This data describes a binding interaction between two proteins.

Sequence of chain A:
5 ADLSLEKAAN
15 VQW

Sequence of chain B:
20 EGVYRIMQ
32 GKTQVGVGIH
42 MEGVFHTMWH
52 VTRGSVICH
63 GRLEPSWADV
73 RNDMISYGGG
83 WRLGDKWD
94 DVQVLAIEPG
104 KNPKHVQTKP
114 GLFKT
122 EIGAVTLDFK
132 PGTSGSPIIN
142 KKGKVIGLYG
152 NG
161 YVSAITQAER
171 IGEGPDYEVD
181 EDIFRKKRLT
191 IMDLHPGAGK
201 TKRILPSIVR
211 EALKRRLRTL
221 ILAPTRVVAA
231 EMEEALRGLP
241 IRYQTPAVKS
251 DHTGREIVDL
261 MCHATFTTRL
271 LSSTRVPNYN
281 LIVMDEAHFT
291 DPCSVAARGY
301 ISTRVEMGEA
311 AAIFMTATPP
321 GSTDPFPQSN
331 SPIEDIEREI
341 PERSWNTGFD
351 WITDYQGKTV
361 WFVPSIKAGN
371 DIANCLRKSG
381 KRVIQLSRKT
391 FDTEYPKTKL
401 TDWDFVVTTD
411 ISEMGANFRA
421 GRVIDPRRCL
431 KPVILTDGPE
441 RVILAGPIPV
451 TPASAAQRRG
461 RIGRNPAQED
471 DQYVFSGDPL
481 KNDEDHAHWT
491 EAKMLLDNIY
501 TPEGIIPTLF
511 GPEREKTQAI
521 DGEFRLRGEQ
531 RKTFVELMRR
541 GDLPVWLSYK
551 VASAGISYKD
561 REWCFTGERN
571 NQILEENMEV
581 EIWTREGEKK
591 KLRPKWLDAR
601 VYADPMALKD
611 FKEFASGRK

Contacts between the two chains:
Residue G144 in chain B is in contact with residue Q16 in chain A (closest heavy-atom distance 4.3 Å).
Residue L98 in chain B is in contact with residue N14 in chain A (closest heavy-atom distance 3.6 Å).
Residue T53 in chain B interacts with residue L7 in chain A (closest heavy-atom distance 4.2 Å).
Residue L98 in chain B is in contact with residue A13 in chain A (closest heavy-atom distance 4.2 Å).
Residue Q96 in chain B interacts with residue W17 in chain A (closest heavy-atom distance 3.1 Å).
Residue V22 in chain B interacts with residue A13 in chain A (closest heavy-atom distance 2.8 Å).
Residue F46 in chain B contacts residue L9 in chain A (closest heavy-atom distance 3.6 Å).
Residue Q27 in chain B contacts residue L7 in chain A (closest heavy-atom distance 3.5 Å).
Residue P106 in chain B is in contact with residue A12 in chain A (closest heavy-atom distance 4.1 Å).
Residue G144 in chain B is in contact with residue V15 in chain A (closest heavy-atom distance 3.2 Å).
Residue V22 in chain B contacts residue V15 in chain A (closest heavy-atom distance 4.1 Å).
Residue S56 in chain B is in contact with residue D6 in chain A (closest heavy-atom distance 4.0 Å).
Residue K142 in chain B is in contact with residue W17 in chain A (closest heavy-atom distance 3.6 Å).
Residue G21 in chain B is in contact with residue N14 in chain A (closest heavy-atom distance 3.5 Å).
Residue I25 in chain B interacts with residue L7 in chain A (closest heavy-atom distance 3.9 Å).
Residue R24 in chain B interacts with residue L9 in chain A (closest heavy-atom distance 3.4 Å).
Residue Y23 in chain B is in contact with residue L9 in chain A (closest heavy-atom distance 3.7 Å).
Residue I140 in chain B interacts with residue Q16 in chain A (closest heavy-atom distance 3.4 Å).
Residue I100 in chain B is in contact with residue A12 in chain A (closest heavy-atom distance 3.8 Å).
Residue C59 in chain B contacts residue S8 in chain A (closest heavy-atom distance 3.8 Å).
Residue M26 in chain B interacts with residue E10 in chain A (closest heavy-atom distance 4.3 Å).
Residue I25 in chain B is in contact with residue L9 in chain A (closest heavy-atom distance 4.0 Å).
Residue Y23 in chain B is in contact with residue E10 in chain A (closest heavy-atom distance 3.4 Å).
Residue G144 in chain B is in contact with residue W17 in chain A (closest heavy-atom distance 4.5 Å).
Residue M26 in chain B contacts residue S8 in chain A (closest heavy-atom distance 2.8 Å).
Residue G21 in chain B contacts residue A13 in chain A (closest heavy-atom distance 3.6 Å).
Residue C59 in chain B is in contact with residue L9 in chain A (closest heavy-atom distance 3.9 Å).
Residue I40 in chain B interacts with residue V15 in chain A (closest heavy-atom distance 4.2 Å).
Residue I58 in chain B is in contact with residue S8 in chain A (closest heavy-atom distance 3.6 Å).
Residue I140 in chain B contacts residue V15 in chain A (closest heavy-atom distance 3.7 Å).
Residue K145 in chain B contacts residue V15 in chain A (closest heavy-atom distance 4.3 Å).
Residue H108 in chain B interacts with residue Q16 in chain A (closest heavy-atom distance 3.4 Å).
Residue Q96 in chain B is in contact with residue Q16 in chain A (closest heavy-atom distance 4.4 Å).
Residue G21 in chain B interacts with residue K11 in chain A (closest heavy-atom distance 4.4 Å).
Residue I58 in chain B contacts residue L9 in chain A (closest heavy-atom distance 3.8 Å).
Residue E20 in chain B is in contact with residue K11 in chain A (closest heavy-atom distance 2.6 Å).
Residue C59 in chain B is in contact with residue L7 in chain A (closest heavy-atom distance 3.1 Å).
Residue R24 in chain B interacts with residue E10 in chain A (closest heavy-atom distance 2.9 Å).
Residue R24 in chain B interacts with residue A12 in chain A (closest heavy-atom distance 3.9 Å).
Residue P106 in chain B interacts with residue A13 in chain A (closest heavy-atom distance 4.3 Å).
Residue V22 in chain B contacts residue K11 in chain A (closest heavy-atom distance 3.4 Å).
Residue S56 in chain B contacts residue L7 in chain A (closest heavy-atom distance 4.0 Å).
Residue K143 in chain B contacts residue W17 in chain A (closest heavy-atom distance 3.8 Å).
Residue Y23 in chain B is in contact with residue K11 in chain A (closest heavy-atom distance 3.3 Å).
Residue V146 in chain B is in contact with residue V15 in chain A (closest heavy-atom distance 4.2 Å).
Residue V22 in chain B interacts with residue E10 in chain A (closest heavy-atom distance 4.3 Å).
Residue L65 in chain B interacts with residue L9 in chain A (closest heavy-atom distance 4.4 Å).
Residue V57 in chain B contacts residue L7 in chain A (closest heavy-atom distance 3.4 Å).
Residue I100 in chain B interacts with residue A13 in chain A (closest heavy-atom distance 4.2 Å).
Residue E20 in chain B contacts residue N14 in chain A (closest heavy-atom distance 3.3 Å).
Residue V57 in chain B contacts residue D6 in chain A (closest heavy-atom distance 3.0 Å).
Residue V22 in chain B is in contact with residue A12 in chain A (closest heavy-atom distance 2.6 Å).
Residue I58 in chain B contacts residue L7 in chain A (closest heavy-atom distance 3.5 Å).
Residue Y23 in chain B is in contact with residue A12 in chain A (closest heavy-atom distance 4.1 Å).
Residue Q27 in chain B contacts residue D6 in chain A (closest heavy-atom distance 3.3 Å).
Residue M26 in chain B interacts with residue L7 in chain A (closest heavy-atom distance 3.4 Å).
Residue R24 in chain B is in contact with residue S8 in chain A (closest heavy-atom distance 3.9 Å).
Residue H108 in chain B contacts residue W17 in chain A (closest heavy-atom distance 3.4 Å).
Residue I25 in chain B contacts residue S8 in chain A (closest heavy-atom distance 3.9 Å).
Residue V22 in chain B is in contact with residue N14 in chain A (closest heavy-atom distance 4.4 Å).